Contacts between the two chains:
Residue V79 in protein 1 interacts with residue G43 in protein 2 (closest heavy-atom distance 5.0 Å).

Sequence of protein 1:
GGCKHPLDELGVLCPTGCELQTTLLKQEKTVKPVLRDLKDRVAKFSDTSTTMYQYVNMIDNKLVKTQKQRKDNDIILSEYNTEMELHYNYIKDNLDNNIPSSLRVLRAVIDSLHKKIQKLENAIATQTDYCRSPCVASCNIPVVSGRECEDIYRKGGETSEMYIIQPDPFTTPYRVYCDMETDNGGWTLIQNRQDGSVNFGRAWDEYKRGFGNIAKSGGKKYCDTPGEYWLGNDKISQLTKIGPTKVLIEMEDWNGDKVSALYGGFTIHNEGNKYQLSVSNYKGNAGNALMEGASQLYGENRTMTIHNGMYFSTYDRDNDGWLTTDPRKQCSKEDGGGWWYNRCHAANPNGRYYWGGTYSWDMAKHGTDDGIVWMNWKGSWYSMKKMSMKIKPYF

The following describes two proteins that form a bound complex.

Sequence of protein 2:
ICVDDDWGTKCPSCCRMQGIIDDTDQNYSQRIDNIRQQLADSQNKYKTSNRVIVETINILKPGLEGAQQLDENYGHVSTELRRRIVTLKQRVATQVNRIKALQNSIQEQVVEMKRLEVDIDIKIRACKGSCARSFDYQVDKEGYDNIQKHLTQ